Sequence of protein 1:
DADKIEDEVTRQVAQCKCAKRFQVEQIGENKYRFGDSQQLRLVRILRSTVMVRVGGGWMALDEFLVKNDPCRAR

Sequence of protein 2:
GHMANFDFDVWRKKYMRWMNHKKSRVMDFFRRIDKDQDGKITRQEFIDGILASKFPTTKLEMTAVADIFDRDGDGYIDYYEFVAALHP

This data describes a binding interaction between two proteins.

Interface contacts:
Residue A7 in protein 2 is in contact with residue R44 in protein 1 (closest heavy-atom distance 4.2 Å).
Residue H5 in protein 2 is in contact with residue G57 in protein 1 (closest heavy-atom distance 4.2 Å).
Residue H5 in protein 2 interacts with residue G55 in protein 1 (closest heavy-atom distance 4.8 Å).
Residue D70 in protein 2 is in contact with residue R47 in protein 1 (closest heavy-atom distance 3.3 Å).
Residue H5 in protein 2 is in contact with residue G56 in protein 1 (closest heavy-atom distance 3.8 Å).
Residue A7 in protein 2 is in contact with residue W58 in protein 1 (closest heavy-atom distance 5.0 Å).
Residue M6 in protein 2 is in contact with residue M51 in protein 1 (closest heavy-atom distance 3.8 Å).
Residue R46 in protein 2 contacts residue R47 in protein 1 (closest heavy-atom distance 3.2 Å).
Residue M6 in protein 2 contacts residue L46 in protein 1 (closest heavy-atom distance 3.5 Å).
Residue H5 in protein 2 contacts residue W58 in protein 1 (closest heavy-atom distance 4.9 Å).
Residue D70 in protein 2 contacts residue L46 in protein 1 (closest heavy-atom distance 4.4 Å).
Residue D73 in protein 2 is in contact with residue R47 in protein 1 (closest heavy-atom distance 4.3 Å).
Residue G4 in protein 2 is in contact with residue G56 in protein 1 (closest heavy-atom distance 4.3 Å).
Residue R74 in protein 2 contacts residue R47 in protein 1 (closest heavy-atom distance 4.0 Å).
Residue M6 in protein 2 contacts residue W58 in protein 1 (closest heavy-atom distance 3.1 Å).
Residue G4 in protein 2 is in contact with residue G57 in protein 1 (closest heavy-atom distance 4.2 Å).
Residue D75 in protein 2 interacts with residue R47 in protein 1 (closest heavy-atom distance 4.0 Å).
Residue G4 in protein 2 interacts with residue W58 in protein 1 (closest heavy-atom distance 4.1 Å).
Residue G76 in protein 2 contacts residue R47 in protein 1 (closest heavy-atom distance 3.6 Å).
Residue N8 in protein 2 is in contact with residue R44 in protein 1 (closest heavy-atom distance 3.2 Å).